Contacts between the two chains:
Residue R718 in the second protein contacts residue K122 in the first protein (closest heavy-atom distance 3.2 Å).
Residue T726 in the second protein contacts residue Y123 in the first protein (closest heavy-atom distance 3.9 Å).
Residue A717 in the second protein interacts with residue Y123 in the first protein (closest heavy-atom distance 3.9 Å).
Residue Y714 in the second protein interacts with residue K122 in the first protein (closest heavy-atom distance 4.4 Å).
Residue A710 in the second protein interacts with residue A119 in the first protein (closest heavy-atom distance 4.5 Å).
Residue A706 in the second protein interacts with residue Y120 in the first protein (closest heavy-atom distance 4.9 Å).
Residue S727 in the second protein is in contact with residue Y123 in the first protein (closest heavy-atom distance 3.9 Å).
Residue I709 in the second protein contacts residue Y120 in the first protein (closest heavy-atom distance 4.3 Å).
Residue I707 in the second protein interacts with residue A116 in the first protein (closest heavy-atom distance 4.8 Å).
Residue A710 in the second protein is in contact with residue A116 in the first protein (closest heavy-atom distance 4.4 Å).
Residue A717 in the second protein interacts with residue K122 in the first protein (closest heavy-atom distance 4.6 Å).
Residue R711 in the second protein interacts with residue E115 in the first protein (closest heavy-atom distance 4.9 Å).
Residue A713 in the second protein is in contact with residue Y120 in the first protein (closest heavy-atom distance 4.0 Å).
Residue A713 in the second protein is in contact with residue Y123 in the first protein (closest heavy-atom distance 4.4 Å).
Residue F730 in the second protein contacts residue Y123 in the first protein (closest heavy-atom distance 4.5 Å).
Residue I707 in the second protein contacts residue E115 in the first protein (closest heavy-atom distance 4.9 Å).
Residue Y714 in the second protein interacts with residue A119 in the first protein (closest heavy-atom distance 3.6 Å).
Residue A710 in the second protein is in contact with residue Y120 in the first protein (closest heavy-atom distance 3.7 Å).
Residue I707 in the second protein is in contact with residue K112 in the first protein (closest heavy-atom distance 4.5 Å).
Residue F730 in the second protein contacts residue Y120 in the first protein (closest heavy-atom distance 5.0 Å).

The following describes two proteins that form a bound complex.

Sequence of the first protein:
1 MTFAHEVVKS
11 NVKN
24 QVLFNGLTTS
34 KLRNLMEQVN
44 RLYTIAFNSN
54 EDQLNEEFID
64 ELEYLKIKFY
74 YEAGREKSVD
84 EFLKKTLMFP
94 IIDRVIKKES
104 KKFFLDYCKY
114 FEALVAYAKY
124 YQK

Sequence of the second protein:
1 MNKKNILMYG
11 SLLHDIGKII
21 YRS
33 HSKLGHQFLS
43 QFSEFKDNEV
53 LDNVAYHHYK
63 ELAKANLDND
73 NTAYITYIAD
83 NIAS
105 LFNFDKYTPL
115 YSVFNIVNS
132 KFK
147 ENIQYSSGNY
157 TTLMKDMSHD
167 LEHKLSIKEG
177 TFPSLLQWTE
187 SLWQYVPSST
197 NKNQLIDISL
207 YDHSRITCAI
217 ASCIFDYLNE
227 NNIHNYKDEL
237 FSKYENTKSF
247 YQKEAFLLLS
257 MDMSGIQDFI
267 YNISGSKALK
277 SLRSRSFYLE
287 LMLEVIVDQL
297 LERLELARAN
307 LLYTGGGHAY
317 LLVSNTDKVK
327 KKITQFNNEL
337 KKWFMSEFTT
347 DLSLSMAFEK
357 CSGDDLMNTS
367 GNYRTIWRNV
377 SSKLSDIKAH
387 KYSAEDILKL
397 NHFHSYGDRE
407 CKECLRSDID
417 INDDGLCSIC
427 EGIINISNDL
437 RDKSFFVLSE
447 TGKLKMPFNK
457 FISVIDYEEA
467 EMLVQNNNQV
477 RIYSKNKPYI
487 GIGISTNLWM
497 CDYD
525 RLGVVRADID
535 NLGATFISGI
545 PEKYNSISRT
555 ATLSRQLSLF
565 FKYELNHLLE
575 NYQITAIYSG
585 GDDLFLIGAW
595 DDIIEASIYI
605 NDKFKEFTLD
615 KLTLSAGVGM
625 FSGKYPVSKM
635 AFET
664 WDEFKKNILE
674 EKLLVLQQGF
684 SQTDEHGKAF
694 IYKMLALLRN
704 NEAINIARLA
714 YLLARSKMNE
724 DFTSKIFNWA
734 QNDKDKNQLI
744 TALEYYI